Residue-level contacts at the interface:
Residue S486 in protein 1 is in contact with residue S170 in protein 2 (closest heavy-atom distance 3.7 Å).
Residue N73 in protein 1 interacts with residue S11 in protein 2 (closest heavy-atom distance 4.3 Å).
Residue L485 in protein 1 interacts with residue S170 in protein 2 (closest heavy-atom distance 5.0 Å).
Residue S486 in protein 1 contacts residue T171 in protein 2 (closest heavy-atom distance 3.7 Å).
Residue S486 in protein 1 contacts residue S169 in protein 2 (closest heavy-atom distance 3.2 Å).
Residue L449 in protein 1 contacts residue A364 in protein 2 (closest heavy-atom distance 4.9 Å).
Residue L449 in protein 1 is in contact with residue D363 in protein 2 (closest heavy-atom distance 3.9 Å).
Residue L485 in protein 1 interacts with residue S169 in protein 2 (closest heavy-atom distance 3.6 Å).
Residue R69 in protein 1 contacts residue S11 in protein 2 (closest heavy-atom distance 4.8 Å).
Residue K70 in protein 1 contacts residue S11 in protein 2 (closest heavy-atom distance 5.0 Å).

These two protein chains interact to form a complex.

Sequence of protein 2:
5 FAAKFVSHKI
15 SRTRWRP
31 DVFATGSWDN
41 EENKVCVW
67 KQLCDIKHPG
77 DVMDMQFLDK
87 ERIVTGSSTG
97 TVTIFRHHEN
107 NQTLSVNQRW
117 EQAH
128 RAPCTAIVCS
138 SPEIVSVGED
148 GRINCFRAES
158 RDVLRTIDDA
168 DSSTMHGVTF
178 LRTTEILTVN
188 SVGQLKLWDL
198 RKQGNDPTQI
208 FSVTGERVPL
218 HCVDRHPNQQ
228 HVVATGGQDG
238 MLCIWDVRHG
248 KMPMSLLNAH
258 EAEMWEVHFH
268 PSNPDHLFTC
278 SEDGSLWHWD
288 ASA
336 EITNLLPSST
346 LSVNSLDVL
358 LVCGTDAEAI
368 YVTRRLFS

Sequence of protein 1:
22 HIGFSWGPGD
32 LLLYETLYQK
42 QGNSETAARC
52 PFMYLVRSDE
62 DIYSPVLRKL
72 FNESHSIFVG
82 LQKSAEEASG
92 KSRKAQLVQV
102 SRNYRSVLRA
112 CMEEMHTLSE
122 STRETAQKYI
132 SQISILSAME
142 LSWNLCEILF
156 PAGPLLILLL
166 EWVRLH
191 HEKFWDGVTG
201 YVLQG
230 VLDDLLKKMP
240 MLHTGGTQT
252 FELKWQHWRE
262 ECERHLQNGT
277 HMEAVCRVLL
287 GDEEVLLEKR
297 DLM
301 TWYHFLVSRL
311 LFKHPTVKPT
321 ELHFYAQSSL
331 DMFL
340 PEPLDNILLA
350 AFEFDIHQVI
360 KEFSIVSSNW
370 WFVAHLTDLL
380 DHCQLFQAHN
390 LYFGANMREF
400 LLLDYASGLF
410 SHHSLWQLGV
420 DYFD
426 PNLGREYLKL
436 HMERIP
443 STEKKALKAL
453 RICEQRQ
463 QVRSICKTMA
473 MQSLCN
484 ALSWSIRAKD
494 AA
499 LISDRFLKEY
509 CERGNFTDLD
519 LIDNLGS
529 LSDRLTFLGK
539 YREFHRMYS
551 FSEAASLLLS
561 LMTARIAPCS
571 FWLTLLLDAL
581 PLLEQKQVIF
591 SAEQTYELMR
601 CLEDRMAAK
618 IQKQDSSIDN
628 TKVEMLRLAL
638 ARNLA